Interface contacts:
Residue E60 in protein 2 contacts residue R522 in protein 1 (closest heavy-atom distance 3.1 Å).
Residue E64 in protein 2 interacts with residue R522 in protein 1 (closest heavy-atom distance 3.1 Å).
Residue L69 in protein 2 contacts residue E530 in protein 1 (closest heavy-atom distance 4.9 Å).
Residue E64 in protein 2 is in contact with residue R521 in protein 1 (closest heavy-atom distance 2.8 Å).

Sequence of protein 1:
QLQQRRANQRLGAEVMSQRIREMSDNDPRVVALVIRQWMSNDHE

Sequence of protein 2:
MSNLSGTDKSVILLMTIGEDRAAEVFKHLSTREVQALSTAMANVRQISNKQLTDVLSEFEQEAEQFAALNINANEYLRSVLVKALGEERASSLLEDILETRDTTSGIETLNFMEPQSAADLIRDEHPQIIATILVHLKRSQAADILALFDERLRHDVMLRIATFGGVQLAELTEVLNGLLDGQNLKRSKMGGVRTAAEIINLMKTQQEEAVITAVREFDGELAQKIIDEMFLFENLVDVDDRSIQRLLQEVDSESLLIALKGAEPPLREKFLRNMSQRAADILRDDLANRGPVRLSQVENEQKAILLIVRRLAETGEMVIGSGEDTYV

The following describes two proteins that form a bound complex.